Sequence of the second protein:
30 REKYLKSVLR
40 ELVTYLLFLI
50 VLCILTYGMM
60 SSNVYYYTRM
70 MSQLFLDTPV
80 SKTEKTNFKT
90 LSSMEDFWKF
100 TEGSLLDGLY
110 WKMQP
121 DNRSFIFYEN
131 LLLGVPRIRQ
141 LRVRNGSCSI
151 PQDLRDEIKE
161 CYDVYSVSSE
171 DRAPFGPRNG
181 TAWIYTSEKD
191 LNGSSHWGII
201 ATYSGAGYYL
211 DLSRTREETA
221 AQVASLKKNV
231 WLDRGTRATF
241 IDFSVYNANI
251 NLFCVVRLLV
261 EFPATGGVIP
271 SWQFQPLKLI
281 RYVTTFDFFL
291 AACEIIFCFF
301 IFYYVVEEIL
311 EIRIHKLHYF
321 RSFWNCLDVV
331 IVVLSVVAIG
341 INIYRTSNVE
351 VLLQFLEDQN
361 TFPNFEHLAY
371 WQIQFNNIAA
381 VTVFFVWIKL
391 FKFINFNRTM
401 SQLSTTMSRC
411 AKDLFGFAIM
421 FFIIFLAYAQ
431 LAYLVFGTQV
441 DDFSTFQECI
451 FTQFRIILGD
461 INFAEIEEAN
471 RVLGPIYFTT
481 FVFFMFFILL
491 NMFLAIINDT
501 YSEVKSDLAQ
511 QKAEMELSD

Residue-level contacts at the interface:
Residue L490 in the first protein interacts with residue F487 in the second protein (closest heavy-atom distance 3.3 Å).
Residue F451 in the first protein interacts with residue P475 in the second protein (closest heavy-atom distance 3.5 Å).
Residue F451 in the first protein is in contact with residue F463 in the second protein (closest heavy-atom distance 3.6 Å).
Residue W197 in the first protein interacts with residue R471 in the second protein (closest heavy-atom distance 3.1 Å).
Residue M59 in the first protein contacts residue L434 in the second protein (closest heavy-atom distance 3.4 Å).
Residue K505 in the first protein interacts with residue D499 in the second protein (closest heavy-atom distance 3.5 Å).
Residue S502 in the first protein interacts with residue D499 in the second protein (closest heavy-atom distance 3.1 Å).
Residue I497 in the first protein contacts residue M492 in the second protein (closest heavy-atom distance 3.5 Å).
Residue T67 in the first protein contacts residue T438 in the second protein (closest heavy-atom distance 2.8 Å).
Residue F454 in the first protein contacts residue V482 in the second protein (closest heavy-atom distance 3.6 Å).
Residue Q402 in the first protein contacts residue D413 in the second protein (closest heavy-atom distance 3.2 Å).
Residue E129 in the first protein contacts residue T265 in the second protein (closest heavy-atom distance 3.8 Å).
Residue Y64 in the first protein is in contact with residue D441 in the second protein (closest heavy-atom distance 3.4 Å).
Residue N247 in the first protein interacts with residue T265 in the second protein (closest heavy-atom distance 3.1 Å).
Residue N130 in the first protein is in contact with residue T265 in the second protein (closest heavy-atom distance 3.1 Å).
Residue Y64 in the first protein contacts residue G437 in the second protein (closest heavy-atom distance 3.7 Å).
Residue Y66 in the first protein interacts with residue T265 in the second protein (closest heavy-atom distance 3.6 Å).
Residue F454 in the first protein interacts with residue F487 in the second protein (closest heavy-atom distance 3.7 Å).
Residue M59 in the first protein contacts residue Y433 in the second protein (closest heavy-atom distance 3.6 Å).
Residue Y65 in the first protein contacts residue I200 in the second protein (closest heavy-atom distance 3.6 Å).
Residue Y64 in the first protein is in contact with residue T438 in the second protein (closest heavy-atom distance 3.6 Å).
Residue E129 in the first protein is in contact with residue A264 in the second protein (closest heavy-atom distance 3.5 Å).
Residue L494 in the first protein interacts with residue N491 in the second protein (closest heavy-atom distance 3.5 Å).
Residue L458 in the first protein is in contact with residue I456 in the second protein (closest heavy-atom distance 3.5 Å).
Residue A380 in the first protein interacts with residue L431 in the second protein (closest heavy-atom distance 3.6 Å).
Residue F493 in the first protein is in contact with residue F487 in the second protein (closest heavy-atom distance 3.6 Å).
Residue Y64 in the first protein contacts residue Q439 in the second protein (closest heavy-atom distance 3.5 Å).
Residue L494 in the first protein interacts with residue L494 in the second protein (closest heavy-atom distance 3.7 Å).
Residue N376 in the first protein interacts with residue L434 in the second protein (closest heavy-atom distance 3.2 Å).
Residue F274 in the first protein contacts residue Q439 in the second protein (closest heavy-atom distance 2.8 Å).
Residue L403 in the first protein contacts residue F417 in the second protein (closest heavy-atom distance 3.7 Å).
Residue N249 in the first protein interacts with residue Y162 in the second protein (closest heavy-atom distance 3.1 Å).
Residue F127 in the first protein contacts residue G266 in the second protein (closest heavy-atom distance 3.8 Å).
Residue Y246 in the first protein is in contact with residue P151 in the second protein (closest heavy-atom distance 3.6 Å).
Residue F493 in the first protein interacts with residue I488 in the second protein (closest heavy-atom distance 3.5 Å).
Residue K505 in the first protein interacts with residue D413 in the second protein (closest heavy-atom distance 3.6 Å).
Residue L458 in the first protein is in contact with residue L458 in the second protein (closest heavy-atom distance 3.4 Å).
Residue F451 in the first protein contacts residue T479 in the second protein (closest heavy-atom distance 3.2 Å).
Residue Y128 in the first protein is in contact with residue R234 in the second protein (closest heavy-atom distance 3.6 Å).
Residue N377 in the first protein is in contact with residue L473 in the second protein (closest heavy-atom distance 3.7 Å).
Residue V63 in the first protein interacts with residue T438 in the second protein (closest heavy-atom distance 3.7 Å).
Residue R123 in the first protein contacts residue E157 in the second protein (closest heavy-atom distance 3.5 Å).
Residue L403 in the first protein interacts with residue I496 in the second protein (closest heavy-atom distance 3.7 Å).
Residue Y246 in the first protein contacts residue L154 in the second protein (closest heavy-atom distance 3.4 Å).
Residue Y65 in the first protein contacts residue I269 in the second protein (closest heavy-atom distance 3.4 Å).
Residue R455 in the first protein contacts residue F463 in the second protein (closest heavy-atom distance 3.6 Å).
Residue N377 in the first protein interacts with residue N470 in the second protein (closest heavy-atom distance 3.4 Å).
Residue W387 in the first protein contacts residue A427 in the second protein (closest heavy-atom distance 3.6 Å).
Residue L458 in the first protein contacts residue F478 in the second protein (closest heavy-atom distance 3.6 Å).
Residue N498 in the first protein is in contact with residue N498 in the second protein (closest heavy-atom distance 3.3 Å).
Residue A380 in the first protein is in contact with residue L434 in the second protein (closest heavy-atom distance 3.5 Å).
Residue Y64 in the first protein interacts with residue S444 in the second protein (closest heavy-atom distance 3.7 Å).
Residue Y501 in the first protein is in contact with residue I496 in the second protein (closest heavy-atom distance 3.6 Å).
Residue Y501 in the first protein contacts residue D413 in the second protein (closest heavy-atom distance 2.9 Å).
Residue L403 in the first protein contacts residue M492 in the second protein (closest heavy-atom distance 3.5 Å).
Residue G198 in the first protein contacts residue R471 in the second protein (closest heavy-atom distance 3.6 Å).
Residue N249 in the first protein is in contact with residue A264 in the second protein (closest heavy-atom distance 3.4 Å).
Residue F384 in the first protein interacts with residue A427 in the second protein (closest heavy-atom distance 3.7 Å).
Residue I497 in the first protein contacts residue I488 in the second protein (closest heavy-atom distance 3.5 Å).
Residue G459 in the first protein contacts residue G459 in the second protein (closest heavy-atom distance 2.9 Å).

Sequence of the first protein:
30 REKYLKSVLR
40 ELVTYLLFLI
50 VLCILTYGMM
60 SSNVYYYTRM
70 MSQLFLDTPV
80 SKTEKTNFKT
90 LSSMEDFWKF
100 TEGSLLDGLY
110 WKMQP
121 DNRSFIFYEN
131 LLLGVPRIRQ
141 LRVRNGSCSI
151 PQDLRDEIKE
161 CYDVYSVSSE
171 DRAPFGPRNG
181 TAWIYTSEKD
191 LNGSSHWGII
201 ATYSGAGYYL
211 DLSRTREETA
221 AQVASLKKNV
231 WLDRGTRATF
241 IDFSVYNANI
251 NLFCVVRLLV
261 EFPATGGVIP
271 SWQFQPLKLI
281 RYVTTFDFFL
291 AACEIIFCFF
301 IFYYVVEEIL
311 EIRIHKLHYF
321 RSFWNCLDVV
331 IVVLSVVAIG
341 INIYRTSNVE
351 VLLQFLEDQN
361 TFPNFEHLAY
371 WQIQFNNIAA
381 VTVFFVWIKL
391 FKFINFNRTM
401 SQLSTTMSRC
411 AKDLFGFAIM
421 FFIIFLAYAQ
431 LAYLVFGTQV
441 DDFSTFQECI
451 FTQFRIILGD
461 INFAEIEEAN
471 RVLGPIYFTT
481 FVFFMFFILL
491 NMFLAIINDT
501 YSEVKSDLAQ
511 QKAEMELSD

These two protein chains interact to form a complex.